Sequence of the first protein:
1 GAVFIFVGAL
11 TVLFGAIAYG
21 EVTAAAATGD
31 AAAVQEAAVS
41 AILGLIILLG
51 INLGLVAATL

Sequence of the second protein:
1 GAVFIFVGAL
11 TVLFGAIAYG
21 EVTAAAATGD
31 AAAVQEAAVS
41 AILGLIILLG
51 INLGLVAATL

The following describes two proteins that form a bound complex.

Interface contacts:
Residue A31 in the second protein interacts with residue A31 in the first protein (closest heavy-atom distance 3.9 Å).
Residue T11 in the second protein interacts with residue L49 in the first protein (closest heavy-atom distance 3.1 Å).
Residue A26 in the second protein contacts residue A31 in the first protein (closest heavy-atom distance 4.2 Å).
Residue A38 in the second protein is in contact with residue A38 in the first protein (closest heavy-atom distance 3.5 Å).
Residue V34 in the second protein is in contact with residue A38 in the first protein (closest heavy-atom distance 4.9 Å).
Residue V12 in the second protein interacts with residue I46 in the first protein (closest heavy-atom distance 4.3 Å).
Residue L49 in the second protein interacts with residue G8 in the first protein (closest heavy-atom distance 4.2 Å).
Residue I42 in the second protein interacts with residue L45 in the first protein (closest heavy-atom distance 4.1 Å).
Residue I42 in the second protein is in contact with residue A41 in the first protein (closest heavy-atom distance 4.0 Å).
Residue G8 in the second protein contacts residue L49 in the first protein (closest heavy-atom distance 4.2 Å).
Residue V22 in the second protein interacts with residue A38 in the first protein (closest heavy-atom distance 3.8 Å).
Residue L49 in the second protein interacts with residue V7 in the first protein (closest heavy-atom distance 4.2 Å).
Residue V7 in the second protein contacts residue L53 in the first protein (closest heavy-atom distance 3.8 Å).
Residue I46 in the second protein is in contact with residue T11 in the first protein (closest heavy-atom distance 4.3 Å).
Residue L53 in the second protein interacts with residue V7 in the first protein (closest heavy-atom distance 3.8 Å).
Residue G8 in the second protein is in contact with residue L53 in the first protein (closest heavy-atom distance 4.9 Å).
Residue Q35 in the second protein interacts with residue V34 in the first protein (closest heavy-atom distance 3.6 Å).
Residue F4 in the second protein is in contact with residue L53 in the first protein (closest heavy-atom distance 3.7 Å).
Residue Q35 in the second protein contacts residue V22 in the first protein (closest heavy-atom distance 4.2 Å).
Residue T11 in the second protein interacts with residue I46 in the first protein (closest heavy-atom distance 4.3 Å).
Residue A31 in the second protein interacts with residue D30 in the first protein (closest heavy-atom distance 4.0 Å).
Residue A57 in the second protein interacts with residue F4 in the first protein (closest heavy-atom distance 4.0 Å).
Residue I42 in the second protein interacts with residue V22 in the first protein (closest heavy-atom distance 4.2 Å).
Residue T23 in the second protein interacts with residue Q35 in the first protein (closest heavy-atom distance 3.8 Å).
Residue A41 in the second protein contacts residue I42 in the first protein (closest heavy-atom distance 4.0 Å).
Residue A38 in the second protein interacts with residue V22 in the first protein (closest heavy-atom distance 3.8 Å).
Residue I42 in the second protein interacts with residue G15 in the first protein (closest heavy-atom distance 4.0 Å).
Residue L53 in the second protein is in contact with residue F4 in the first protein (closest heavy-atom distance 3.7 Å).
Residue I42 in the second protein interacts with residue Y19 in the first protein (closest heavy-atom distance 3.8 Å).
Residue V39 in the second protein is in contact with residue Y19 in the first protein (closest heavy-atom distance 3.5 Å).
Residue L49 in the second protein contacts residue T11 in the first protein (closest heavy-atom distance 3.1 Å).
Residue A26 in the second protein is in contact with residue Q35 in the first protein (closest heavy-atom distance 3.7 Å).
Residue L53 in the second protein is in contact with residue G8 in the first protein (closest heavy-atom distance 4.9 Å).
Residue Y19 in the second protein contacts residue I42 in the first protein (closest heavy-atom distance 3.8 Å).
Residue A31 in the second protein contacts residue G29 in the first protein (closest heavy-atom distance 3.5 Å).
Residue A31 in the second protein is in contact with residue A26 in the first protein (closest heavy-atom distance 4.2 Å).
Residue L45 in the second protein is in contact with residue L45 in the first protein (closest heavy-atom distance 3.5 Å).
Residue V34 in the second protein contacts residue Q35 in the first protein (closest heavy-atom distance 3.6 Å).
Residue I46 in the second protein contacts residue V12 in the first protein (closest heavy-atom distance 4.3 Å).
Residue V34 in the second protein contacts residue A31 in the first protein (closest heavy-atom distance 4.0 Å).
Residue G15 in the second protein contacts residue I46 in the first protein (closest heavy-atom distance 4.5 Å).
Residue Q35 in the second protein contacts residue T23 in the first protein (closest heavy-atom distance 3.8 Å).
Residue Q35 in the second protein is in contact with residue A26 in the first protein (closest heavy-atom distance 3.7 Å).
Residue V22 in the second protein contacts residue V39 in the first protein (closest heavy-atom distance 4.9 Å).
Residue A18 in the second protein interacts with residue I42 in the first protein (closest heavy-atom distance 4.1 Å).
Residue F4 in the second protein interacts with residue A57 in the first protein (closest heavy-atom distance 4.0 Å).
Residue V34 in the second protein interacts with residue V34 in the first protein (closest heavy-atom distance 3.1 Å).
Residue V7 in the second protein interacts with residue L49 in the first protein (closest heavy-atom distance 4.2 Å).
Residue L45 in the second protein contacts residue I42 in the first protein (closest heavy-atom distance 4.1 Å).
Residue I42 in the second protein interacts with residue A18 in the first protein (closest heavy-atom distance 4.1 Å).
Residue A31 in the second protein is in contact with residue V34 in the first protein (closest heavy-atom distance 4.0 Å).
Residue G15 in the second protein interacts with residue I42 in the first protein (closest heavy-atom distance 4.0 Å).
Residue D30 in the second protein contacts residue A31 in the first protein (closest heavy-atom distance 4.0 Å).
Residue L49 in the second protein interacts with residue L49 in the first protein (closest heavy-atom distance 4.2 Å).
Residue V22 in the second protein is in contact with residue I42 in the first protein (closest heavy-atom distance 4.2 Å).
Residue G29 in the second protein contacts residue A31 in the first protein (closest heavy-atom distance 3.5 Å).
Residue I46 in the second protein contacts residue G15 in the first protein (closest heavy-atom distance 4.5 Å).
Residue G29 in the second protein contacts residue G29 in the first protein (closest heavy-atom distance 4.8 Å).
Residue V22 in the second protein interacts with residue Q35 in the first protein (closest heavy-atom distance 4.2 Å).
Residue Y19 in the second protein interacts with residue V39 in the first protein (closest heavy-atom distance 3.5 Å).